These two protein chains interact to form a complex.

Contacts between the two chains:
Residue T51 in protein 1 interacts with residue R14 in protein 2 (closest heavy-atom distance 3.1 Å).
Residue D241 in protein 1 interacts with residue S9 in protein 2 (closest heavy-atom distance 3.5 Å).
Residue L205 in protein 1 contacts residue I18 in protein 2 (closest heavy-atom distance 4.4 Å).
Residue Y235 in protein 1 contacts residue Y3 in protein 2 (closest heavy-atom distance 3.8 Å).
Residue F239 in protein 1 contacts residue D5 in protein 2 (closest heavy-atom distance 4.1 Å).
Residue F54 in protein 1 contacts residue A17 in protein 2 (closest heavy-atom distance 4.0 Å).
Residue F187 in protein 1 contacts residue I18 in protein 2 (closest heavy-atom distance 3.5 Å).
Residue Y330 in protein 1 is in contact with residue R14 in protein 2 (closest heavy-atom distance 3.1 Å).
Residue F54 in protein 1 is in contact with residue H19 in protein 2 (closest heavy-atom distance 3.4 Å).
Residue F129 in protein 1 interacts with residue R14 in protein 2 (closest heavy-atom distance 3.3 Å).
Residue F187 in protein 1 interacts with residue A17 in protein 2 (closest heavy-atom distance 3.5 Å).
Residue K168 in protein 1 contacts residue A17 in protein 2 (closest heavy-atom distance 3.4 Å).
Residue P202 in protein 1 is in contact with residue R11 in protein 2 (closest heavy-atom distance 3.6 Å).
Residue P236 in protein 1 contacts residue R15 in protein 2 (closest heavy-atom distance 3.6 Å).
Residue E170 in protein 1 interacts with residue R14 in protein 2 (closest heavy-atom distance 3.6 Å).
Residue P243 in protein 1 interacts with residue R11 in protein 2 (closest heavy-atom distance 4.2 Å).
Residue P169 in protein 1 interacts with residue R15 in protein 2 (closest heavy-atom distance 3.6 Å).
Residue G200 in protein 1 interacts with residue A17 in protein 2 (closest heavy-atom distance 3.3 Å).
Residue T201 in protein 1 interacts with residue N16 in protein 2 (closest heavy-atom distance 3.8 Å).
Residue I246 in protein 1 is in contact with residue R11 in protein 2 (closest heavy-atom distance 3.6 Å).
Residue G234 in protein 1 contacts residue F6 in protein 2 (closest heavy-atom distance 3.9 Å).
Residue E127 in protein 1 contacts residue R14 in protein 2 (closest heavy-atom distance 2.9 Å).
Residue E170 in protein 1 interacts with residue R15 in protein 2 (closest heavy-atom distance 2.6 Å).
Residue L82 in protein 1 is in contact with residue H19 in protein 2 (closest heavy-atom distance 3.9 Å).
Residue Y235 in protein 1 interacts with residue F6 in protein 2 (closest heavy-atom distance 3.4 Å).
Residue D241 in protein 1 is in contact with residue R11 in protein 2 (closest heavy-atom distance 3.7 Å).
Residue E170 in protein 1 is in contact with residue G13 in protein 2 (closest heavy-atom distance 4.2 Å).
Residue F239 in protein 1 interacts with residue T2 in protein 2 (closest heavy-atom distance 3.8 Å).
Residue T201 in protein 1 interacts with residue R15 in protein 2 (closest heavy-atom distance 3.8 Å).
Residue R133 in protein 1 contacts residue R15 in protein 2 (closest heavy-atom distance 3.5 Å).
Residue T201 in protein 1 contacts residue A17 in protein 2 (closest heavy-atom distance 3.5 Å).
Residue Y247 in protein 1 is in contact with residue I18 in protein 2 (closest heavy-atom distance 4.2 Å).
Residue R133 in protein 1 is in contact with residue T12 in protein 2 (closest heavy-atom distance 3.0 Å).
Residue F129 in protein 1 interacts with residue T12 in protein 2 (closest heavy-atom distance 3.4 Å).
Residue G200 in protein 1 is in contact with residue I18 in protein 2 (closest heavy-atom distance 2.8 Å).
Residue P202 in protein 1 contacts residue N16 in protein 2 (closest heavy-atom distance 4.1 Å).
Residue P236 in protein 1 interacts with residue F6 in protein 2 (closest heavy-atom distance 3.5 Å).
Residue E203 in protein 1 contacts residue R15 in protein 2 (closest heavy-atom distance 3.5 Å).
Residue F129 in protein 1 contacts residue G13 in protein 2 (closest heavy-atom distance 3.2 Å).
Residue L198 in protein 1 interacts with residue I18 in protein 2 (closest heavy-atom distance 4.0 Å).
Residue A240 in protein 1 is in contact with residue R11 in protein 2 (closest heavy-atom distance 3.4 Å).
Residue D166 in protein 1 contacts residue A17 in protein 2 (closest heavy-atom distance 3.9 Å).
Residue R133 in protein 1 contacts residue F6 in protein 2 (closest heavy-atom distance 3.5 Å).
Residue G52 in protein 1 is in contact with residue N16 in protein 2 (closest heavy-atom distance 3.6 Å).
Residue S53 in protein 1 contacts residue N16 in protein 2 (closest heavy-atom distance 3.8 Å).
Residue C199 in protein 1 contacts residue I18 in protein 2 (closest heavy-atom distance 3.6 Å).
Residue T51 in protein 1 interacts with residue N16 in protein 2 (closest heavy-atom distance 3.9 Å).
Residue P202 in protein 1 interacts with residue I18 in protein 2 (closest heavy-atom distance 3.8 Å).
Residue E230 in protein 1 is in contact with residue R15 in protein 2 (closest heavy-atom distance 2.9 Å).
Residue L198 in protein 1 contacts residue H19 in protein 2 (closest heavy-atom distance 3.3 Å).
Residue S53 in protein 1 contacts residue A17 in protein 2 (closest heavy-atom distance 3.2 Å).
Residue F129 in protein 1 is in contact with residue R15 in protein 2 (closest heavy-atom distance 3.9 Å).
Residue D241 in protein 1 is in contact with residue G10 in protein 2 (closest heavy-atom distance 2.7 Å).
Residue K168 in protein 1 is in contact with residue R15 in protein 2 (closest heavy-atom distance 2.8 Å).
Residue E203 in protein 1 interacts with residue R11 in protein 2 (closest heavy-atom distance 2.8 Å).
Residue Q84 in protein 1 is in contact with residue H19 in protein 2 (closest heavy-atom distance 3.5 Å).
Residue Y204 in protein 1 contacts residue R15 in protein 2 (closest heavy-atom distance 4.1 Å).
Residue F239 in protein 1 contacts residue F6 in protein 2 (closest heavy-atom distance 3.7 Å).
Residue K168 in protein 1 is in contact with residue N16 in protein 2 (closest heavy-atom distance 3.7 Å).
Residue Y235 in protein 1 contacts residue T2 in protein 2 (closest heavy-atom distance 3.5 Å).

Sequence of protein 2:
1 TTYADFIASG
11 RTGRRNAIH

Sequence of protein 1:
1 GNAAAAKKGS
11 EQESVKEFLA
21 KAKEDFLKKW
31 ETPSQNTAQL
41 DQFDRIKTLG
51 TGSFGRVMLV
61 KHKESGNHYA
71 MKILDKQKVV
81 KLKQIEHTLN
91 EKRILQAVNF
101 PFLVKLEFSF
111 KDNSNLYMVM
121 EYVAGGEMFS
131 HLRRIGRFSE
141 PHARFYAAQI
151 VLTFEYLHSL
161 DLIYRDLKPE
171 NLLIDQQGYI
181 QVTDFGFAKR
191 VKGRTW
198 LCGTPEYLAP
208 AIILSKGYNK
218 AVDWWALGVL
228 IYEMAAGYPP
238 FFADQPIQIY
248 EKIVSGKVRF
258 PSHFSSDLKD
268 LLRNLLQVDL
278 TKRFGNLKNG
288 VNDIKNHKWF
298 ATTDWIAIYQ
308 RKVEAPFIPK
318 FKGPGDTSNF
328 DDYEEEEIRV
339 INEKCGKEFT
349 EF